This data describes a binding interaction between two proteins.

Sequence of the first protein:
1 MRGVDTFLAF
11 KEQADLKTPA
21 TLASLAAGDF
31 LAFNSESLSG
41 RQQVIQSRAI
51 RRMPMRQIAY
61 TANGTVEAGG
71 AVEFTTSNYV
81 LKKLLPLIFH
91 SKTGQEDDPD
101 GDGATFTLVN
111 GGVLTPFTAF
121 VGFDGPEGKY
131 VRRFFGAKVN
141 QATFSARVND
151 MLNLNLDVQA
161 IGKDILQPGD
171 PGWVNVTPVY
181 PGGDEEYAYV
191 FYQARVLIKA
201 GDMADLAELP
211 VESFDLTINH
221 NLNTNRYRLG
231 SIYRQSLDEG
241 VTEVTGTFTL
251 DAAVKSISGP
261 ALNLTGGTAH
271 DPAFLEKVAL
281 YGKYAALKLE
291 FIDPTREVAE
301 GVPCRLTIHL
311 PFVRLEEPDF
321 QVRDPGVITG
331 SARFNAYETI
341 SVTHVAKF

Residue-level contacts at the interface:
Residue V322 in the first protein is in contact with residue F33 in the second protein (closest heavy-atom distance 3.7 Å).
Residue E276 in the first protein contacts residue I165 in the second protein (closest heavy-atom distance 3.7 Å).
Residue Y284 in the first protein is in contact with residue I58 in the second protein (closest heavy-atom distance 3.5 Å).
Residue I328 in the first protein is in contact with residue F123 in the second protein (closest heavy-atom distance 3.6 Å).
Residue P272 in the first protein interacts with residue Y130 in the second protein (closest heavy-atom distance 3.6 Å).
Residue E317 in the first protein is in contact with residue K163 in the second protein (closest heavy-atom distance 3.6 Å).
Residue T242 in the first protein is in contact with residue P54 in the second protein (closest heavy-atom distance 3.0 Å).
Residue E317 in the first protein interacts with residue G40 in the second protein (closest heavy-atom distance 2.8 Å).
Residue P325 in the first protein interacts with residue V4 in the second protein (closest heavy-atom distance 3.6 Å).
Residue V322 in the first protein contacts residue S35 in the second protein (closest heavy-atom distance 3.1 Å).
Residue G326 in the first protein contacts residue R2 in the second protein (closest heavy-atom distance 3.3 Å).
Residue K255 in the first protein contacts residue E127 in the second protein (closest heavy-atom distance 3.4 Å).
Residue V244 in the first protein interacts with residue M55 in the second protein (closest heavy-atom distance 3.7 Å).
Residue N110 in the first protein is in contact with residue P54 in the second protein (closest heavy-atom distance 3.8 Å).
Residue Y337 in the first protein is in contact with residue R56 in the second protein (closest heavy-atom distance 2.5 Å).
Residue F312 in the first protein contacts residue I58 in the second protein (closest heavy-atom distance 3.2 Å).
Residue I340 in the first protein interacts with residue M55 in the second protein (closest heavy-atom distance 3.7 Å).
Residue K255 in the first protein interacts with residue P126 in the second protein (closest heavy-atom distance 3.9 Å).
Residue L108 in the first protein is in contact with residue P54 in the second protein (closest heavy-atom distance 3.8 Å).
Residue N110 in the first protein interacts with residue R52 in the second protein (closest heavy-atom distance 3.0 Å).
Residue D324 in the first protein is in contact with residue G3 in the second protein (closest heavy-atom distance 3.4 Å).
Residue E338 in the first protein interacts with residue I58 in the second protein (closest heavy-atom distance 3.3 Å).
Residue P272 in the first protein contacts residue Q167 in the second protein (closest heavy-atom distance 3.6 Å).
Residue Y337 in the first protein is in contact with residue M55 in the second protein (closest heavy-atom distance 3.0 Å).
Residue E276 in the first protein contacts residue R132 in the second protein (closest heavy-atom distance 2.8 Å).
Residue R314 in the first protein contacts residue N63 in the second protein (closest heavy-atom distance 3.9 Å).
Residue T339 in the first protein interacts with residue M55 in the second protein (closest heavy-atom distance 3.7 Å).
Residue A273 in the first protein contacts residue Y130 in the second protein (closest heavy-atom distance 3.7 Å).
Residue P325 in the first protein contacts residue G3 in the second protein (closest heavy-atom distance 3.6 Å).
Residue V241 in the first protein interacts with residue P54 in the second protein (closest heavy-atom distance 3.5 Å).
Residue E338 in the first protein interacts with residue M55 in the second protein (closest heavy-atom distance 3.8 Å).
Residue A253 in the first protein contacts residue E127 in the second protein (closest heavy-atom distance 3.1 Å).
Residue Q321 in the first protein interacts with residue E36 in the second protein (closest heavy-atom distance 3.6 Å).
Residue V322 in the first protein contacts residue T6 in the second protein (closest heavy-atom distance 3.5 Å).
Residue K277 in the first protein contacts residue I165 in the second protein (closest heavy-atom distance 3.7 Å).
Residue A252 in the first protein is in contact with residue M1 in the second protein (closest heavy-atom distance 3.8 Å).
Residue A253 in the first protein contacts residue M1 in the second protein (closest heavy-atom distance 3.8 Å).
Residue E338 in the first protein interacts with residue Q57 in the second protein (closest heavy-atom distance 3.1 Å).
Residue E276 in the first protein is in contact with residue K163 in the second protein (closest heavy-atom distance 3.2 Å).
Residue Q321 in the first protein interacts with residue S37 in the second protein (closest heavy-atom distance 3.7 Å).
Residue F320 in the first protein interacts with residue R132 in the second protein (closest heavy-atom distance 3.0 Å).
Residue K277 in the first protein is in contact with residue Q167 in the second protein (closest heavy-atom distance 2.8 Å).
Residue D271 in the first protein contacts residue Q167 in the second protein (closest heavy-atom distance 2.4 Å).
Residue R323 in the first protein is in contact with residue S35 in the second protein (closest heavy-atom distance 3.9 Å).
Residue L280 in the first protein interacts with residue I165 in the second protein (closest heavy-atom distance 3.9 Å).
Residue R323 in the first protein contacts residue N34 in the second protein (closest heavy-atom distance 3.6 Å).
Residue Y337 in the first protein is in contact with residue T61 in the second protein (closest heavy-atom distance 3.7 Å).
Residue V109 in the first protein interacts with residue P54 in the second protein (closest heavy-atom distance 3.3 Å).
Residue V327 in the first protein interacts with residue M1 in the second protein (closest heavy-atom distance 3.3 Å).
Residue G326 in the first protein is in contact with residue G3 in the second protein (closest heavy-atom distance 2.9 Å).
Residue I328 in the first protein is in contact with residue R2 in the second protein (closest heavy-atom distance 3.8 Å).
Residue P325 in the first protein is in contact with residue R2 in the second protein (closest heavy-atom distance 3.7 Å).
Residue A273 in the first protein contacts residue Q167 in the second protein (closest heavy-atom distance 3.8 Å).
Residue T242 in the first protein is in contact with residue M55 in the second protein (closest heavy-atom distance 3.5 Å).
Residue E338 in the first protein interacts with residue R56 in the second protein (closest heavy-atom distance 3.7 Å).
Residue A336 in the first protein interacts with residue M55 in the second protein (closest heavy-atom distance 3.7 Å).
Residue V322 in the first protein is in contact with residue G3 in the second protein (closest heavy-atom distance 3.7 Å).
Residue V322 in the first protein interacts with residue E36 in the second protein (closest heavy-atom distance 3.0 Å).
Residue I328 in the first protein is in contact with residue M1 in the second protein (closest heavy-atom distance 2.9 Å).
Residue H270 in the first protein is in contact with residue E127 in the second protein (closest heavy-atom distance 3.6 Å).

Sequence of the second protein:
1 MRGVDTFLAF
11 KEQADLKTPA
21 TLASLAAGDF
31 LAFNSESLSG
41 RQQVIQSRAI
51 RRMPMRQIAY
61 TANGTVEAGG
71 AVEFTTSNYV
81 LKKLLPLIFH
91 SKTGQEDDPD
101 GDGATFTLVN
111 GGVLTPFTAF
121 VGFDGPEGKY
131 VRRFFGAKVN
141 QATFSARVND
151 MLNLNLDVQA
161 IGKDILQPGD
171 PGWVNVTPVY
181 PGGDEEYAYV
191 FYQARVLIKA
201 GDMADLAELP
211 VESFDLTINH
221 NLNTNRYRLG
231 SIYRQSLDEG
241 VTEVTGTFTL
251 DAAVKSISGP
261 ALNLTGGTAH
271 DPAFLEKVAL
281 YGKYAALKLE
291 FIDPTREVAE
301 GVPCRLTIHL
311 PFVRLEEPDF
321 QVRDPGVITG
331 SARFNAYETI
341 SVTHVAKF